This data describes a binding interaction between two proteins.

Contacts between the two chains:
Residue R157 in the second protein interacts with residue L236 in the first protein (closest heavy-atom distance 4.2 Å).
Residue L156 in the second protein interacts with residue E232 in the first protein (closest heavy-atom distance 3.9 Å).
Residue A149 in the second protein is in contact with residue I231 in the first protein (closest heavy-atom distance 3.7 Å).
Residue Y195 in the second protein is in contact with residue W227 in the first protein (closest heavy-atom distance 4.4 Å).
Residue L153 in the second protein interacts with residue I231 in the first protein (closest heavy-atom distance 4.0 Å).
Residue F182 in the second protein is in contact with residue P222 in the first protein (closest heavy-atom distance 4.5 Å).
Residue P187 in the second protein contacts residue E250 in the first protein (closest heavy-atom distance 3.9 Å).
Residue E186 in the second protein contacts residue G254 in the first protein (closest heavy-atom distance 4.9 Å).
Residue P169 in the second protein interacts with residue W227 in the first protein (closest heavy-atom distance 4.4 Å).
Residue G168 in the second protein is in contact with residue E232 in the first protein (closest heavy-atom distance 3.9 Å).
Residue Y195 in the second protein contacts residue T225 in the first protein (closest heavy-atom distance 3.5 Å).
Residue P169 in the second protein contacts residue E232 in the first protein (closest heavy-atom distance 3.6 Å).
Residue R172 in the second protein interacts with residue W227 in the first protein (closest heavy-atom distance 4.3 Å).
Residue R194 in the second protein contacts residue D247 in the first protein (closest heavy-atom distance 3.6 Å).
Residue R160 in the second protein interacts with residue N230 in the first protein (closest heavy-atom distance 4.5 Å).
Residue L156 in the second protein is in contact with residue N230 in the first protein (closest heavy-atom distance 4.9 Å).
Residue D184 in the second protein interacts with residue G254 in the first protein (closest heavy-atom distance 4.6 Å).
Residue K191 in the second protein is in contact with residue E250 in the first protein (closest heavy-atom distance 4.5 Å).
Residue P169 in the second protein contacts residue L236 in the first protein (closest heavy-atom distance 4.1 Å).
Residue L198 in the second protein contacts residue Y239 in the first protein (closest heavy-atom distance 3.8 Å).
Residue Y195 in the second protein is in contact with residue L243 in the first protein (closest heavy-atom distance 4.7 Å).
Residue R145 in the second protein interacts with residue I231 in the first protein (closest heavy-atom distance 3.7 Å).
Residue K152 in the second protein is in contact with residue I231 in the first protein (closest heavy-atom distance 3.9 Å).
Residue R160 in the second protein interacts with residue E232 in the first protein (closest heavy-atom distance 3.7 Å).
Residue K191 in the second protein contacts residue Q223 in the first protein (closest heavy-atom distance 4.5 Å).
Residue I183 in the second protein interacts with residue P218 in the first protein (closest heavy-atom distance 3.4 Å).
Residue G167 in the second protein interacts with residue E232 in the first protein (closest heavy-atom distance 3.4 Å).
Residue P169 in the second protein contacts residue L240 in the first protein (closest heavy-atom distance 4.2 Å).
Residue F182 in the second protein contacts residue P220 in the first protein (closest heavy-atom distance 4.3 Å).
Residue R172 in the second protein is in contact with residue D228 in the first protein (closest heavy-atom distance 4.5 Å).
Residue P187 in the second protein contacts residue G254 in the first protein (closest heavy-atom distance 3.7 Å).
Residue I173 in the second protein is in contact with residue T225 in the first protein (closest heavy-atom distance 3.3 Å).
Residue V170 in the second protein is in contact with residue D228 in the first protein (closest heavy-atom distance 4.0 Å).
Residue P171 in the second protein interacts with residue V226 in the first protein (closest heavy-atom distance 4.0 Å).
Residue L203 in the second protein contacts residue Y239 in the first protein (closest heavy-atom distance 4.5 Å).
Residue L198 in the second protein interacts with residue W227 in the first protein (closest heavy-atom distance 4.4 Å).
Residue A190 in the second protein contacts residue E250 in the first protein (closest heavy-atom distance 3.1 Å).
Residue S181 in the second protein is in contact with residue K221 in the first protein (closest heavy-atom distance 3.7 Å).
Residue F182 in the second protein is in contact with residue K221 in the first protein (closest heavy-atom distance 4.5 Å).
Residue I173 in the second protein interacts with residue V226 in the first protein (closest heavy-atom distance 4.9 Å).
Residue P187 in the second protein interacts with residue A251 in the first protein (closest heavy-atom distance 4.8 Å).
Residue R194 in the second protein is in contact with residue E250 in the first protein (closest heavy-atom distance 2.4 Å).
Residue V170 in the second protein contacts residue W227 in the first protein (closest heavy-atom distance 4.0 Å).
Residue R157 in the second protein interacts with residue E232 in the first protein (closest heavy-atom distance 3.4 Å).
Residue S181 in the second protein interacts with residue Q223 in the first protein (closest heavy-atom distance 4.9 Å).
Residue P171 in the second protein interacts with residue W227 in the first protein (closest heavy-atom distance 3.5 Å).
Residue Y195 in the second protein contacts residue D247 in the first protein (closest heavy-atom distance 3.9 Å).
Residue P171 in the second protein interacts with residue T225 in the first protein (closest heavy-atom distance 3.3 Å).
Residue K191 in the second protein is in contact with residue D247 in the first protein (closest heavy-atom distance 3.0 Å).
Residue L156 in the second protein contacts residue I231 in the first protein (closest heavy-atom distance 3.9 Å).
Residue L153 in the second protein is in contact with residue V235 in the first protein (closest heavy-atom distance 3.7 Å).
Residue A149 in the second protein is in contact with residue V235 in the first protein (closest heavy-atom distance 4.0 Å).
Residue R172 in the second protein contacts residue V226 in the first protein (closest heavy-atom distance 2.9 Å).
Residue L153 in the second protein contacts residue E232 in the first protein (closest heavy-atom distance 3.6 Å).
Residue F182 in the second protein is in contact with residue A251 in the first protein (closest heavy-atom distance 3.5 Å).
Residue R172 in the second protein is in contact with residue T225 in the first protein (closest heavy-atom distance 5.0 Å).
Residue E186 in the second protein interacts with residue V255 in the first protein (closest heavy-atom distance 3.2 Å).
Residue R194 in the second protein is in contact with residue Y246 in the first protein (closest heavy-atom distance 3.6 Å).
Residue L198 in the second protein interacts with residue L243 in the first protein (closest heavy-atom distance 3.9 Å).

Sequence of the second protein:
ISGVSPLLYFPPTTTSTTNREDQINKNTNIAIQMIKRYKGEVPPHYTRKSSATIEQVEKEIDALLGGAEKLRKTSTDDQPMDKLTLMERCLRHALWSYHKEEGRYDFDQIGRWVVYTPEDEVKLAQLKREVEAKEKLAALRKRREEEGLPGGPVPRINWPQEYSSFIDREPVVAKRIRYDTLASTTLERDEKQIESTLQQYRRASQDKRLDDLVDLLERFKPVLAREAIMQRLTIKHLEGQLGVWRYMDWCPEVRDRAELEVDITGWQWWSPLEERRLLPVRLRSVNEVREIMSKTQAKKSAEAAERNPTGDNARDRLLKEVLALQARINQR

Sequence of the first protein:
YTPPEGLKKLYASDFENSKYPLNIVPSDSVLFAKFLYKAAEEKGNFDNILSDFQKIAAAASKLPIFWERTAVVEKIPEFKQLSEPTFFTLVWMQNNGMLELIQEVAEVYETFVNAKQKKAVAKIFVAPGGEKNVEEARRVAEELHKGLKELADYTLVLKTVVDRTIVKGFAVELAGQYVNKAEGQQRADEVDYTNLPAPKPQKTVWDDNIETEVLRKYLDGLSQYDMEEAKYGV